Sequence of the first protein:
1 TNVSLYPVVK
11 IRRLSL

These two protein chains interact to form a complex.

Contacts between the two chains:
Residue L39 in the second protein contacts residue S15 in the first protein (closest heavy-atom distance 4.6 Å).
Residue R60 in the second protein contacts residue K10 in the first protein (closest heavy-atom distance 3.1 Å).
Residue A18 in the second protein contacts residue L14 in the first protein (closest heavy-atom distance 2.9 Å).
Residue Y57 in the second protein interacts with residue V9 in the first protein (closest heavy-atom distance 4.0 Å).
Residue T19 in the second protein contacts residue R13 in the first protein (closest heavy-atom distance 3.8 Å).
Residue S65 in the second protein contacts residue Y6 in the first protein (closest heavy-atom distance 3.9 Å).
Residue Y66 in the second protein contacts residue S4 in the first protein (closest heavy-atom distance 2.9 Å).
Residue G17 in the second protein interacts with residue L14 in the first protein (closest heavy-atom distance 3.7 Å).
Residue S65 in the second protein contacts residue V3 in the first protein (closest heavy-atom distance 3.5 Å).
Residue S65 in the second protein is in contact with residue L5 in the first protein (closest heavy-atom distance 3.8 Å).
Residue H64 in the second protein interacts with residue S4 in the first protein (closest heavy-atom distance 4.0 Å).
Residue L61 in the second protein is in contact with residue V9 in the first protein (closest heavy-atom distance 4.3 Å).
Residue T62 in the second protein is in contact with residue K10 in the first protein (closest heavy-atom distance 3.8 Å).
Residue S21 in the second protein contacts residue L14 in the first protein (closest heavy-atom distance 4.9 Å).
Residue A18 in the second protein interacts with residue R12 in the first protein (closest heavy-atom distance 3.1 Å).
Residue T62 in the second protein contacts residue Y6 in the first protein (closest heavy-atom distance 4.1 Å).
Residue L61 in the second protein contacts residue V8 in the first protein (closest heavy-atom distance 3.5 Å).
Residue T19 in the second protein contacts residue S15 in the first protein (closest heavy-atom distance 4.5 Å).
Residue S65 in the second protein interacts with residue S4 in the first protein (closest heavy-atom distance 3.4 Å).
Residue T19 in the second protein is in contact with residue L14 in the first protein (closest heavy-atom distance 3.2 Å).
Residue Y66 in the second protein is in contact with residue Y6 in the first protein (closest heavy-atom distance 4.3 Å).
Residue W63 in the second protein contacts residue V8 in the first protein (closest heavy-atom distance 4.6 Å).
Residue L39 in the second protein contacts residue L16 in the first protein (closest heavy-atom distance 3.5 Å).
Residue H64 in the second protein interacts with residue K10 in the first protein (closest heavy-atom distance 4.2 Å).
Residue W63 in the second protein is in contact with residue P7 in the first protein (closest heavy-atom distance 3.5 Å).
Residue R60 in the second protein contacts residue V8 in the first protein (closest heavy-atom distance 3.8 Å).
Residue I16 in the second protein contacts residue L14 in the first protein (closest heavy-atom distance 4.8 Å).
Residue T62 in the second protein interacts with residue P7 in the first protein (closest heavy-atom distance 3.3 Å).
Residue A18 in the second protein contacts residue I11 in the first protein (closest heavy-atom distance 3.9 Å).
Residue R60 in the second protein is in contact with residue V9 in the first protein (closest heavy-atom distance 3.6 Å).
Residue S21 in the second protein is in contact with residue L16 in the first protein (closest heavy-atom distance 3.1 Å).
Residue D20 in the second protein interacts with residue R13 in the first protein (closest heavy-atom distance 2.9 Å).
Residue A18 in the second protein interacts with residue R13 in the first protein (closest heavy-atom distance 3.8 Å).
Residue W63 in the second protein contacts residue L5 in the first protein (closest heavy-atom distance 4.2 Å).
Residue P67 in the second protein contacts residue N2 in the first protein (closest heavy-atom distance 3.4 Å).
Residue T19 in the second protein is in contact with residue L16 in the first protein (closest heavy-atom distance 4.1 Å).
Residue H64 in the second protein contacts residue V8 in the first protein (closest heavy-atom distance 3.9 Å).
Residue P67 in the second protein interacts with residue V3 in the first protein (closest heavy-atom distance 4.4 Å).
Residue H64 in the second protein is in contact with residue L5 in the first protein (closest heavy-atom distance 3.3 Å).
Residue T62 in the second protein is in contact with residue V8 in the first protein (closest heavy-atom distance 2.8 Å).
Residue L28 in the second protein contacts residue L14 in the first protein (closest heavy-atom distance 3.5 Å).
Residue S22 in the second protein interacts with residue L16 in the first protein (closest heavy-atom distance 4.8 Å).
Residue L61 in the second protein interacts with residue P7 in the first protein (closest heavy-atom distance 3.9 Å).
Residue W63 in the second protein interacts with residue Y6 in the first protein (closest heavy-atom distance 3.1 Å).
Residue F56 in the second protein contacts residue I11 in the first protein (closest heavy-atom distance 3.8 Å).
Residue P67 in the second protein contacts residue S4 in the first protein (closest heavy-atom distance 4.9 Å).
Residue R60 in the second protein is in contact with residue I11 in the first protein (closest heavy-atom distance 3.9 Å).
Residue P67 in the second protein is in contact with residue T1 in the first protein (closest heavy-atom distance 4.2 Å).
Residue Y57 in the second protein is in contact with residue I11 in the first protein (closest heavy-atom distance 4.3 Å).
Residue T62 in the second protein interacts with residue V9 in the first protein (closest heavy-atom distance 4.9 Å).
Residue Y66 in the second protein is in contact with residue N2 in the first protein (closest heavy-atom distance 4.3 Å).
Residue H64 in the second protein contacts residue Y6 in the first protein (closest heavy-atom distance 2.9 Å).
Residue Y66 in the second protein contacts residue V3 in the first protein (closest heavy-atom distance 3.5 Å).

Sequence of the second protein:
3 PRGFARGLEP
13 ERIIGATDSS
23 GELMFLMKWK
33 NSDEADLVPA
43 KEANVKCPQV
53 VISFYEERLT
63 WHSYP